Residue-level contacts at the interface:
Residue N286 in chain B is in contact with residue P8 in chain A (closest heavy-atom distance 2.9 Å).
Residue W85 in chain B interacts with residue I13 in chain A (closest heavy-atom distance 3.7 Å).
Residue F39 in chain B is in contact with residue T3 in chain A (closest heavy-atom distance 4.0 Å).
Residue T287 in chain B contacts residue R10 in chain A (closest heavy-atom distance 4.2 Å).
Residue W110 in chain B interacts with residue L5 in chain A (closest heavy-atom distance 4.4 Å).
Residue T284 in chain B is in contact with residue G7 in chain A (closest heavy-atom distance 4.7 Å).
Residue F87 in chain B interacts with residue S9 in chain A (closest heavy-atom distance 3.4 Å).
Residue C275 in chain B interacts with residue P4 in chain A (closest heavy-atom distance 4.1 Å).
Residue W85 in chain B contacts residue R10 in chain A (closest heavy-atom distance 3.2 Å).
Residue F87 in chain B is in contact with residue R10 in chain A (closest heavy-atom distance 3.9 Å).
Residue D289 in chain B contacts residue R10 in chain A (closest heavy-atom distance 2.6 Å).
Residue D42 in chain B contacts residue T3 in chain A (closest heavy-atom distance 3.9 Å).
Residue N286 in chain B interacts with residue G7 in chain A (closest heavy-atom distance 3.4 Å).
Residue S291 in chain B interacts with residue P8 in chain A (closest heavy-atom distance 4.7 Å).
Residue T287 in chain B interacts with residue S9 in chain A (closest heavy-atom distance 3.5 Å).
Residue V103 in chain B is in contact with residue S12 in chain A (closest heavy-atom distance 3.9 Å).
Residue F39 in chain B is in contact with residue P4 in chain A (closest heavy-atom distance 3.5 Å).
Residue H294 in chain B is in contact with residue P8 in chain A (closest heavy-atom distance 3.5 Å).
Residue R277 in chain B is in contact with residue P4 in chain A (closest heavy-atom distance 3.0 Å).
Residue C270 in chain B contacts residue C6 in chain A (closest heavy-atom distance 4.3 Å).
Residue S290 in chain B contacts residue R10 in chain A (closest heavy-atom distance 2.9 Å).
Residue V103 in chain B interacts with residue I13 in chain A (closest heavy-atom distance 3.9 Å).
Residue A107 in chain B interacts with residue L5 in chain A (closest heavy-atom distance 3.9 Å).
Residue A292 in chain B contacts residue P8 in chain A (closest heavy-atom distance 3.9 Å).
Residue V104 in chain B is in contact with residue P8 in chain A (closest heavy-atom distance 4.8 Å).
Residue E106 in chain B is in contact with residue T3 in chain A (closest heavy-atom distance 3.8 Å).
Residue Y274 in chain B contacts residue P4 in chain A (closest heavy-atom distance 3.4 Å).
Residue E106 in chain B contacts residue T2 in chain A (closest heavy-atom distance 2.4 Å).
Residue S291 in chain B is in contact with residue R10 in chain A (closest heavy-atom distance 3.0 Å).
Residue V104 in chain B contacts residue L5 in chain A (closest heavy-atom distance 4.1 Å).
Residue A112 in chain B interacts with residue I13 in chain A (closest heavy-atom distance 3.5 Å).
Residue V104 in chain B contacts residue S12 in chain A (closest heavy-atom distance 3.4 Å).
Residue N286 in chain B is in contact with residue S9 in chain A (closest heavy-atom distance 3.1 Å).
Residue D79 in chain B interacts with residue R10 in chain A (closest heavy-atom distance 3.9 Å).
Residue T284 in chain B contacts residue C6 in chain A (closest heavy-atom distance 4.3 Å).
Residue P105 in chain B interacts with residue S12 in chain A (closest heavy-atom distance 3.4 Å).
Residue W229 in chain B contacts residue C6 in chain A (closest heavy-atom distance 3.6 Å).
Residue C285 in chain B contacts residue G7 in chain A (closest heavy-atom distance 4.2 Å).
Residue R277 in chain B interacts with residue C6 in chain A (closest heavy-atom distance 3.2 Å).
Residue E41 in chain B is in contact with residue T3 in chain A (closest heavy-atom distance 2.7 Å).
Residue Y83 in chain B contacts residue R10 in chain A (closest heavy-atom distance 3.3 Å).
Residue S290 in chain B is in contact with residue P8 in chain A (closest heavy-atom distance 4.0 Å).
Residue R277 in chain B interacts with residue L5 in chain A (closest heavy-atom distance 4.3 Å).
Residue S86 in chain B interacts with residue R10 in chain A (closest heavy-atom distance 4.7 Å).
Residue A102 in chain B contacts residue I13 in chain A (closest heavy-atom distance 3.4 Å).
Residue E106 in chain B interacts with residue L5 in chain A (closest heavy-atom distance 4.3 Å).
Residue F87 in chain B interacts with residue S12 in chain A (closest heavy-atom distance 3.8 Å).
Residue H294 in chain B is in contact with residue C6 in chain A (closest heavy-atom distance 2.6 Å).
Residue H294 in chain B interacts with residue G7 in chain A (closest heavy-atom distance 4.5 Å).
Residue Y274 in chain B is in contact with residue C6 in chain A (closest heavy-atom distance 4.8 Å).
Residue Y274 in chain B contacts residue L5 in chain A (closest heavy-atom distance 2.9 Å).
Residue W110 in chain B interacts with residue P8 in chain A (closest heavy-atom distance 3.8 Å).
Residue W109 in chain B interacts with residue L5 in chain A (closest heavy-atom distance 4.3 Å).
Residue F87 in chain B is in contact with residue I13 in chain A (closest heavy-atom distance 4.4 Å).
Residue C275 in chain B contacts residue C6 in chain A (closest heavy-atom distance 3.4 Å).
Residue F87 in chain B is in contact with residue P8 in chain A (closest heavy-atom distance 3.3 Å).
Residue A80 in chain B interacts with residue R10 in chain A (closest heavy-atom distance 3.7 Å).
Residue R277 in chain B is in contact with residue T3 in chain A (closest heavy-atom distance 3.4 Å).
Residue S290 in chain B is in contact with residue S9 in chain A (closest heavy-atom distance 3.4 Å).
Residue W110 in chain B is in contact with residue C6 in chain A (closest heavy-atom distance 4.2 Å).

Sequence of chain A:
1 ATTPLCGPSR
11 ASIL

Sequence of chain B:
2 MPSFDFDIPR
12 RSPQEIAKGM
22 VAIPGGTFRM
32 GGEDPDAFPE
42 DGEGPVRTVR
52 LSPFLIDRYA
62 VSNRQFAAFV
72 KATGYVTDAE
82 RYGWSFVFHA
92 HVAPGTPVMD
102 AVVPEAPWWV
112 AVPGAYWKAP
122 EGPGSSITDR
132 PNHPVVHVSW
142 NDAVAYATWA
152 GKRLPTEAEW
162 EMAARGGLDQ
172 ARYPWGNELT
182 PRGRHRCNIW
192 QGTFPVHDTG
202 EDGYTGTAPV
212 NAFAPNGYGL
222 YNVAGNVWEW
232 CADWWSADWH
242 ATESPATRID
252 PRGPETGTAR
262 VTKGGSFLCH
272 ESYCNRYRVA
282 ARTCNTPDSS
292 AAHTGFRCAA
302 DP

These two protein chains interact to form a complex.